Residue-level contacts at the interface:
Residue T155 in the second protein interacts with residue V205 in the first protein (closest heavy-atom distance 4.0 Å).
Residue V205 in the second protein contacts residue T155 in the first protein (closest heavy-atom distance 4.0 Å).
Residue R347 in the second protein is in contact with residue D297 in the first protein (closest heavy-atom distance 3.1 Å).
Residue P154 in the second protein interacts with residue P154 in the first protein (closest heavy-atom distance 4.8 Å).
Residue H300 in the second protein interacts with residue D252 in the first protein (closest heavy-atom distance 4.7 Å).
Residue A199 in the second protein contacts residue I200 in the first protein (closest heavy-atom distance 5.0 Å).
Residue E156 in the second protein interacts with residue P154 in the first protein (closest heavy-atom distance 4.8 Å).
Residue D252 in the second protein contacts residue H300 in the first protein (closest heavy-atom distance 4.7 Å).
Residue L203 in the second protein contacts residue F164 in the first protein (closest heavy-atom distance 3.5 Å).
Residue R167 in the second protein contacts residue L203 in the first protein (closest heavy-atom distance 4.7 Å).
Residue D294 in the second protein is in contact with residue H165 in the first protein (closest heavy-atom distance 4.5 Å).
Residue H300 in the second protein contacts residue V254 in the first protein (closest heavy-atom distance 4.8 Å).
Residue R347 in the second protein contacts residue D294 in the first protein (closest heavy-atom distance 4.3 Å).
Residue A204 in the second protein interacts with residue I200 in the first protein (closest heavy-atom distance 4.2 Å).
Residue T155 in the second protein is in contact with residue T155 in the first protein (closest heavy-atom distance 3.8 Å).
Residue H165 in the second protein is in contact with residue D294 in the first protein (closest heavy-atom distance 4.5 Å).
Residue A204 in the second protein interacts with residue E156 in the first protein (closest heavy-atom distance 5.0 Å).
Residue L203 in the second protein contacts residue R167 in the first protein (closest heavy-atom distance 4.7 Å).
Residue P154 in the second protein contacts residue T155 in the first protein (closest heavy-atom distance 3.8 Å).
Residue L296 in the second protein interacts with residue D310 in the first protein (closest heavy-atom distance 4.6 Å).
Residue V303 in the second protein interacts with residue H300 in the first protein (closest heavy-atom distance 4.5 Å).
Residue T155 in the second protein is in contact with residue P154 in the first protein (closest heavy-atom distance 3.8 Å).
Residue L299 in the second protein is in contact with residue L299 in the first protein (closest heavy-atom distance 4.4 Å).
Residue D297 in the second protein interacts with residue R347 in the first protein (closest heavy-atom distance 3.1 Å).
Residue R307 in the second protein interacts with residue L296 in the first protein (closest heavy-atom distance 4.4 Å).
Residue P154 in the second protein is in contact with residue E156 in the first protein (closest heavy-atom distance 4.8 Å).
Residue H300 in the second protein interacts with residue R307 in the first protein (closest heavy-atom distance 3.2 Å).
Residue F164 in the second protein interacts with residue L203 in the first protein (closest heavy-atom distance 3.5 Å).
Residue V303 in the second protein interacts with residue L299 in the first protein (closest heavy-atom distance 3.7 Å).
Residue R307 in the second protein is in contact with residue D297 in the first protein (closest heavy-atom distance 4.8 Å).
Residue I200 in the second protein interacts with residue A199 in the first protein (closest heavy-atom distance 5.0 Å).
Residue D297 in the second protein is in contact with residue R307 in the first protein (closest heavy-atom distance 4.8 Å).
Residue V306 in the second protein contacts residue L296 in the first protein (closest heavy-atom distance 3.6 Å).
Residue A204 in the second protein interacts with residue A204 in the first protein (closest heavy-atom distance 3.6 Å).
Residue L296 in the second protein is in contact with residue F164 in the first protein (closest heavy-atom distance 4.4 Å).
Residue I200 in the second protein contacts residue L203 in the first protein (closest heavy-atom distance 4.0 Å).
Residue V205 in the second protein is in contact with residue V205 in the first protein (closest heavy-atom distance 3.6 Å).
Residue F164 in the second protein contacts residue L296 in the first protein (closest heavy-atom distance 4.4 Å).
Residue I200 in the second protein contacts residue L299 in the first protein (closest heavy-atom distance 3.6 Å).
Residue L299 in the second protein is in contact with residue V303 in the first protein (closest heavy-atom distance 3.7 Å).
Residue R307 in the second protein is in contact with residue H300 in the first protein (closest heavy-atom distance 3.2 Å).
Residue L296 in the second protein is in contact with residue V306 in the first protein (closest heavy-atom distance 3.6 Å).
Residue V254 in the second protein contacts residue H300 in the first protein (closest heavy-atom distance 4.8 Å).
Residue V303 in the second protein is in contact with residue V303 in the first protein (closest heavy-atom distance 4.3 Å).
Residue V254 in the second protein contacts residue V254 in the first protein (closest heavy-atom distance 3.6 Å).
Residue E156 in the second protein contacts residue A204 in the first protein (closest heavy-atom distance 5.0 Å).
Residue I200 in the second protein is in contact with residue A204 in the first protein (closest heavy-atom distance 4.2 Å).
Residue T201 in the second protein contacts residue A204 in the first protein (closest heavy-atom distance 4.1 Å).
Residue D294 in the second protein contacts residue R347 in the first protein (closest heavy-atom distance 4.3 Å).
Residue L296 in the second protein is in contact with residue R307 in the first protein (closest heavy-atom distance 4.4 Å).
Residue I200 in the second protein interacts with residue I200 in the first protein (closest heavy-atom distance 3.4 Å).
Residue L203 in the second protein interacts with residue I200 in the first protein (closest heavy-atom distance 4.0 Å).
Residue A204 in the second protein contacts residue T201 in the first protein (closest heavy-atom distance 4.1 Å).
Residue L299 in the second protein interacts with residue I200 in the first protein (closest heavy-atom distance 3.6 Å).
Residue H300 in the second protein interacts with residue V303 in the first protein (closest heavy-atom distance 4.5 Å).
Residue D310 in the second protein is in contact with residue L296 in the first protein (closest heavy-atom distance 4.6 Å).

Sequence of the second protein:
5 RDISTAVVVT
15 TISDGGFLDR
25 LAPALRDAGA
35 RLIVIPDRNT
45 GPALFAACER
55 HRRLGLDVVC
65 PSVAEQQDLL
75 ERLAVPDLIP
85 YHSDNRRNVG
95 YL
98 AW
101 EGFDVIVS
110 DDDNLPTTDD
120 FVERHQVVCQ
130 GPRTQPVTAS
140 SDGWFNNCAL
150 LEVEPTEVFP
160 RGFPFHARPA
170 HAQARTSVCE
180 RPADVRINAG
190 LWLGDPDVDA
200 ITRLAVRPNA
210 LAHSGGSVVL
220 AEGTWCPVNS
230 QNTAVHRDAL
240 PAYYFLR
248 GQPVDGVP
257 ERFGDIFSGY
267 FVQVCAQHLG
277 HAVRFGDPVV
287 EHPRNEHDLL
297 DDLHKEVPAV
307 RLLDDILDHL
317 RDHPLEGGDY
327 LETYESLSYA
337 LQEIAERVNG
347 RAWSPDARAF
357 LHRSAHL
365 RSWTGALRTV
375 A

The following describes two proteins that form a bound complex.

Sequence of the first protein:
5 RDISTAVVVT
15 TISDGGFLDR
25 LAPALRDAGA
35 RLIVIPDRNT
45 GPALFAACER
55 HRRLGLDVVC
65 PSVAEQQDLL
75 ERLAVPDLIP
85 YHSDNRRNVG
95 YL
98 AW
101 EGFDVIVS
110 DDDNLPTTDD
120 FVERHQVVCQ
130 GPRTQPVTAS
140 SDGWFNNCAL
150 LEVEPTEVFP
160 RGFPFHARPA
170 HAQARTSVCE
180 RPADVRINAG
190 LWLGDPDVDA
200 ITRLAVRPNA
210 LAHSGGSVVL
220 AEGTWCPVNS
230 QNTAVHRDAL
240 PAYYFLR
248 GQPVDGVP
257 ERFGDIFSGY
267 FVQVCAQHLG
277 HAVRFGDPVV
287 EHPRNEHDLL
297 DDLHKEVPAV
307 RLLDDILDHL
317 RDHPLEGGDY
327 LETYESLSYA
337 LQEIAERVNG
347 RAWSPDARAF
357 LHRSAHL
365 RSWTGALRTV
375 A